This data describes a binding interaction between two proteins.

Sequence of chain A:
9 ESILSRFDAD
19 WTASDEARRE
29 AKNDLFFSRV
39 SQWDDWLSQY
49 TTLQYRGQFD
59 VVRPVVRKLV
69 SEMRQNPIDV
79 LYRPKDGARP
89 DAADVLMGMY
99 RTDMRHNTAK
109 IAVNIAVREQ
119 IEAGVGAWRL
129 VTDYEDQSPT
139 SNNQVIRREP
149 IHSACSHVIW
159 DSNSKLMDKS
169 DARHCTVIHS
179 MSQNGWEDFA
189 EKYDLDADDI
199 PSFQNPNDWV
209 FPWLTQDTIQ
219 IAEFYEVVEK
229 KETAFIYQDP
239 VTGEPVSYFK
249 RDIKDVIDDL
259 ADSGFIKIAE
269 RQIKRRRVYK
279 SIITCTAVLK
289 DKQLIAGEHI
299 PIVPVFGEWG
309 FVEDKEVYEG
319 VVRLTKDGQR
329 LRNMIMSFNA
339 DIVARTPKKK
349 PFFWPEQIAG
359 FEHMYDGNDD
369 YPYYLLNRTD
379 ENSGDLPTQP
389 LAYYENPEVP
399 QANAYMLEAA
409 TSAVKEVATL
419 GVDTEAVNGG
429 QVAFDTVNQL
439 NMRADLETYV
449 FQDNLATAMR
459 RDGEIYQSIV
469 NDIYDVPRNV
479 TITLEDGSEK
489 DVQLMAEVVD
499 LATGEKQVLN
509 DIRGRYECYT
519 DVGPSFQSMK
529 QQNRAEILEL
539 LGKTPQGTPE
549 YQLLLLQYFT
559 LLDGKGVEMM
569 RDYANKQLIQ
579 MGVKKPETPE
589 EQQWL

Sequence of chain B:
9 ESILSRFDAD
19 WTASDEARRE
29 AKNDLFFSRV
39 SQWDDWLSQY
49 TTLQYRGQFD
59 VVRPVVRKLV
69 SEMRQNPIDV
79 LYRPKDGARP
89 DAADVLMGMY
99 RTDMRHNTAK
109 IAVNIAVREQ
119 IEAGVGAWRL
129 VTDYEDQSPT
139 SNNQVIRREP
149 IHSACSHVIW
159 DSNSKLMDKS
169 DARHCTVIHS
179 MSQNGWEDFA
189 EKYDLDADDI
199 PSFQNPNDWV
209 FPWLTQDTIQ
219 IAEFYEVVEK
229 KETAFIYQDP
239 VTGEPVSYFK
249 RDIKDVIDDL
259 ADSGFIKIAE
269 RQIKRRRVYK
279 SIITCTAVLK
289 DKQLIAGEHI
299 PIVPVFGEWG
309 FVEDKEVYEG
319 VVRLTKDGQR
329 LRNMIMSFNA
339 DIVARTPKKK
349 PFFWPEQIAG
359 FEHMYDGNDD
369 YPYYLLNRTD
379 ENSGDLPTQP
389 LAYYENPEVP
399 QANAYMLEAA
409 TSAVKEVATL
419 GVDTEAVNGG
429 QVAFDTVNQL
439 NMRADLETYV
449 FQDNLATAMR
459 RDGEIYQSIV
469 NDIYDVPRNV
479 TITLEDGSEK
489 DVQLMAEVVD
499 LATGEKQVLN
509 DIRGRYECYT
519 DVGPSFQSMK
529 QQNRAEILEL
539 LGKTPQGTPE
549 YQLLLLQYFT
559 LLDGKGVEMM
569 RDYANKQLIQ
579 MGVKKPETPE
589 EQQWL

Residue-level contacts at the interface:
Residue D509 in chain B is in contact with residue D134 in chain A (closest heavy-atom distance 3.1 Å).
Residue T518 in chain B contacts residue H104 in chain A (closest heavy-atom distance 3.3 Å).
Residue D84 in chain B is in contact with residue K563 in chain A (closest heavy-atom distance 3.4 Å).
Residue R328 in chain B is in contact with residue Q56 in chain A (closest heavy-atom distance 3.3 Å).
Residue K348 in chain B is in contact with residue Y369 in chain A (closest heavy-atom distance 3.2 Å).
Residue Y403 in chain B contacts residue A402 in chain A (closest heavy-atom distance 3.2 Å).
Residue C516 in chain B contacts residue H104 in chain A (closest heavy-atom distance 3.3 Å).
Residue G308 in chain B is in contact with residue H150 in chain A (closest heavy-atom distance 3.2 Å).
Residue D312 in chain B is in contact with residue Q181 in chain A (closest heavy-atom distance 2.5 Å).
Residue G318 in chain B is in contact with residue R61 in chain A (closest heavy-atom distance 3.3 Å).
Residue K348 in chain B is in contact with residue Y371 in chain A (closest heavy-atom distance 3.1 Å).
Residue A407 in chain B is in contact with residue L405 in chain A (closest heavy-atom distance 3.4 Å).
Residue Q47 in chain B is in contact with residue Y53 in chain A (closest heavy-atom distance 3.1 Å).
Residue T422 in chain B is in contact with residue E423 in chain A (closest heavy-atom distance 3.0 Å).
Residue E311 in chain B interacts with residue M179 in chain A (closest heavy-atom distance 3.4 Å).
Residue K541 in chain B contacts residue Y556 in chain A (closest heavy-atom distance 3.0 Å).
Residue I356 in chain B interacts with residue Y372 in chain A (closest heavy-atom distance 3.3 Å).
Residue K248 in chain B is in contact with residue D192 in chain A (closest heavy-atom distance 2.7 Å).
Residue Y514 in chain B is in contact with residue R103 in chain A (closest heavy-atom distance 3.2 Å).
Residue A431 in chain B is in contact with residue M71 in chain A (closest heavy-atom distance 3.4 Å).
Residue K248 in chain B contacts residue A188 in chain A (closest heavy-atom distance 2.1 Å).
Residue R26 in chain B contacts residue W211 in chain A (closest heavy-atom distance 3.2 Å).
Residue E379 in chain B interacts with residue R376 in chain A (closest heavy-atom distance 2.8 Å).
Residue R321 in chain B interacts with residue G55 in chain A (closest heavy-atom distance 2.2 Å).
Residue Y514 in chain B contacts residue H104 in chain A (closest heavy-atom distance 3.0 Å).
Residue E396 in chain B is in contact with residue Y392 in chain A (closest heavy-atom distance 2.7 Å).
Residue D312 in chain B contacts residue M179 in chain A (closest heavy-atom distance 2.7 Å).
Residue R441 in chain B contacts residue H104 in chain A (closest heavy-atom distance 3.1 Å).
Residue I510 in chain B is in contact with residue D134 in chain A (closest heavy-atom distance 3.0 Å).
Residue K167 in chain B is in contact with residue N182 in chain A (closest heavy-atom distance 3.0 Å).
Residue R321 in chain B is in contact with residue R61 in chain A (closest heavy-atom distance 3.2 Å).
Residue E311 in chain B is in contact with residue S178 in chain A (closest heavy-atom distance 2.7 Å).
Residue Y392 in chain B contacts residue F351 in chain A (closest heavy-atom distance 3.2 Å).
Residue E230 in chain B interacts with residue E189 in chain A (closest heavy-atom distance 3.4 Å).
Residue W307 in chain B contacts residue Q40 in chain A (closest heavy-atom distance 3.0 Å).
Residue T518 in chain B is in contact with residue R103 in chain A (closest heavy-atom distance 3.1 Å).
Residue D325 in chain B is in contact with residue Q56 in chain A (closest heavy-atom distance 2.9 Å).
Residue N394 in chain B interacts with residue A390 in chain A (closest heavy-atom distance 3.1 Å).
Residue T434 in chain B is in contact with residue I109 in chain A (closest heavy-atom distance 3.2 Å).
Residue Y392 in chain B contacts residue Y391 in chain A (closest heavy-atom distance 3.2 Å).
Residue S162 in chain B contacts residue N182 in chain A (closest heavy-atom distance 3.2 Å).
Residue D421 in chain B is in contact with residue E423 in chain A (closest heavy-atom distance 2.9 Å).
Residue A442 in chain B interacts with residue T106 in chain A (closest heavy-atom distance 3.4 Å).
Residue Y517 in chain B is in contact with residue R103 in chain A (closest heavy-atom distance 3.1 Å).
Residue D519 in chain B interacts with residue K108 in chain A (closest heavy-atom distance 2.5 Å).
Residue S526 in chain B interacts with residue V565 in chain A (closest heavy-atom distance 3.4 Å).
Residue R321 in chain B is in contact with residue D58 in chain A (closest heavy-atom distance 2.5 Å).
Residue D519 in chain B contacts residue N105 in chain A (closest heavy-atom distance 2.6 Å).
Residue L551 in chain B contacts residue L553 in chain A (closest heavy-atom distance 3.0 Å).
Residue K347 in chain B contacts residue Y369 in chain A (closest heavy-atom distance 2.3 Å).
Residue V430 in chain B interacts with residue S69 in chain A (closest heavy-atom distance 3.4 Å).
Residue R343 in chain B interacts with residue Y363 in chain A (closest heavy-atom distance 3.1 Å).
Residue K313 in chain B is in contact with residue W211 in chain A (closest heavy-atom distance 3.3 Å).
Residue E396 in chain B contacts residue E393 in chain A (closest heavy-atom distance 2.9 Å).
Residue E311 in chain B contacts residue S180 in chain A (closest heavy-atom distance 3.0 Å).
Residue D519 in chain B contacts residue H104 in chain A (closest heavy-atom distance 3.1 Å).
Residue E396 in chain B contacts residue N394 in chain A (closest heavy-atom distance 3.3 Å).
Residue K248 in chain B contacts residue Y191 in chain A (closest heavy-atom distance 3.3 Å).
Residue E306 in chain B is in contact with residue H150 in chain A (closest heavy-atom distance 3.4 Å).
Residue T417 in chain B contacts residue R65 in chain A (closest heavy-atom distance 2.3 Å).